Sequence of the first protein:
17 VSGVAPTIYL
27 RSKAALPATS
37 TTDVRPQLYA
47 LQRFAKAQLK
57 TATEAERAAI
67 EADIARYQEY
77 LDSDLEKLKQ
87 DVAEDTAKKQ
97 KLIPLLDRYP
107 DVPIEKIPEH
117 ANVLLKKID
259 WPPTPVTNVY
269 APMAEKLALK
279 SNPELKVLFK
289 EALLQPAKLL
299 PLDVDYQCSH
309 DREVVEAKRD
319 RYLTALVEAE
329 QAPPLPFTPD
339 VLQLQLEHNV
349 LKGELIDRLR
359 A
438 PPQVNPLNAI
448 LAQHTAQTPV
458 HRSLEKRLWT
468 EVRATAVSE

Residue-level contacts at the interface:
Residue V348 in the first protein interacts with residue L470 in the second protein (closest heavy-atom distance 3.6 Å).
Residue D91 in the first protein interacts with residue H475 in the second protein (closest heavy-atom distance 4.8 Å).
Residue L98 in the first protein is in contact with residue V482 in the second protein (closest heavy-atom distance 3.3 Å).
Residue V441 in the first protein is in contact with residue L463 in the second protein (closest heavy-atom distance 4.7 Å).
Residue L344 in the first protein contacts residue A469 in the second protein (closest heavy-atom distance 3.7 Å).
Residue P443 in the first protein is in contact with residue P464 in the second protein (closest heavy-atom distance 3.6 Å).
Residue R104 in the first protein contacts residue H467 in the second protein (closest heavy-atom distance 4.7 Å).
Residue L102 in the first protein contacts residue A469 in the second protein (closest heavy-atom distance 3.5 Å).
Residue L448 in the first protein interacts with residue P472 in the second protein (closest heavy-atom distance 3.4 Å).
Residue L101 in the first protein contacts residue L485 in the second protein (closest heavy-atom distance 4.0 Å).
Residue V441 in the first protein is in contact with residue P464 in the second protein (closest heavy-atom distance 4.0 Å).
Residue I447 in the first protein is in contact with residue P472 in the second protein (closest heavy-atom distance 3.8 Å).
Residue H451 in the first protein contacts residue N473 in the second protein (closest heavy-atom distance 4.7 Å).
Residue L101 in the first protein interacts with residue A486 in the second protein (closest heavy-atom distance 4.2 Å).
Residue V348 in the first protein interacts with residue A469 in the second protein (closest heavy-atom distance 4.8 Å).
Residue K94 in the first protein interacts with residue H475 in the second protein (closest heavy-atom distance 4.0 Å).
Residue L444 in the first protein contacts residue L470 in the second protein (closest heavy-atom distance 3.6 Å).
Residue L98 in the first protein contacts residue A469 in the second protein (closest heavy-atom distance 4.4 Å).
Residue V348 in the first protein is in contact with residue H467 in the second protein (closest heavy-atom distance 4.1 Å).
Residue L98 in the first protein is in contact with residue H475 in the second protein (closest heavy-atom distance 4.8 Å).
Residue L444 in the first protein contacts residue V466 in the second protein (closest heavy-atom distance 4.0 Å).
Residue K463 in the first protein interacts with residue N473 in the second protein (closest heavy-atom distance 4.7 Å).
Residue K95 in the first protein interacts with residue H475 in the second protein (closest heavy-atom distance 3.3 Å).
Residue E352 in the first protein contacts residue V466 in the second protein (closest heavy-atom distance 5.0 Å).
Residue K97 in the first protein contacts residue A486 in the second protein (closest heavy-atom distance 4.5 Å).
Residue P443 in the first protein contacts residue L463 in the second protein (closest heavy-atom distance 4.1 Å).
Residue E352 in the first protein interacts with residue R465 in the second protein (closest heavy-atom distance 3.5 Å).
Residue L444 in the first protein contacts residue Y471 in the second protein (closest heavy-atom distance 5.0 Å).
Residue L101 in the first protein is in contact with residue V482 in the second protein (closest heavy-atom distance 4.0 Å).
Residue D91 in the first protein interacts with residue L476 in the second protein (closest heavy-atom distance 4.4 Å).
Residue K97 in the first protein interacts with residue V482 in the second protein (closest heavy-atom distance 3.6 Å).
Residue L102 in the first protein is in contact with residue H467 in the second protein (closest heavy-atom distance 3.5 Å).
Residue Q341 in the first protein is in contact with residue A469 in the second protein (closest heavy-atom distance 5.0 Å).
Residue L344 in the first protein contacts residue L470 in the second protein (closest heavy-atom distance 4.9 Å).
Residue E345 in the first protein contacts residue L470 in the second protein (closest heavy-atom distance 3.8 Å).
Residue L101 in the first protein interacts with residue E481 in the second protein (closest heavy-atom distance 5.0 Å).
Residue P439 in the first protein interacts with residue L463 in the second protein (closest heavy-atom distance 4.7 Å).
Residue K94 in the first protein interacts with residue A479 in the second protein (closest heavy-atom distance 4.1 Å).
Residue I447 in the first protein interacts with residue Y471 in the second protein (closest heavy-atom distance 3.5 Å).
Residue H451 in the first protein interacts with residue P472 in the second protein (closest heavy-atom distance 4.2 Å).
Residue K94 in the first protein interacts with residue V482 in the second protein (closest heavy-atom distance 4.7 Å).
Residue L98 in the first protein interacts with residue L478 in the second protein (closest heavy-atom distance 4.4 Å).

The following describes two proteins that form a bound complex.

Sequence of the second protein:
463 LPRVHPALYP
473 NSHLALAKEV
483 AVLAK